Sequence of chain B:
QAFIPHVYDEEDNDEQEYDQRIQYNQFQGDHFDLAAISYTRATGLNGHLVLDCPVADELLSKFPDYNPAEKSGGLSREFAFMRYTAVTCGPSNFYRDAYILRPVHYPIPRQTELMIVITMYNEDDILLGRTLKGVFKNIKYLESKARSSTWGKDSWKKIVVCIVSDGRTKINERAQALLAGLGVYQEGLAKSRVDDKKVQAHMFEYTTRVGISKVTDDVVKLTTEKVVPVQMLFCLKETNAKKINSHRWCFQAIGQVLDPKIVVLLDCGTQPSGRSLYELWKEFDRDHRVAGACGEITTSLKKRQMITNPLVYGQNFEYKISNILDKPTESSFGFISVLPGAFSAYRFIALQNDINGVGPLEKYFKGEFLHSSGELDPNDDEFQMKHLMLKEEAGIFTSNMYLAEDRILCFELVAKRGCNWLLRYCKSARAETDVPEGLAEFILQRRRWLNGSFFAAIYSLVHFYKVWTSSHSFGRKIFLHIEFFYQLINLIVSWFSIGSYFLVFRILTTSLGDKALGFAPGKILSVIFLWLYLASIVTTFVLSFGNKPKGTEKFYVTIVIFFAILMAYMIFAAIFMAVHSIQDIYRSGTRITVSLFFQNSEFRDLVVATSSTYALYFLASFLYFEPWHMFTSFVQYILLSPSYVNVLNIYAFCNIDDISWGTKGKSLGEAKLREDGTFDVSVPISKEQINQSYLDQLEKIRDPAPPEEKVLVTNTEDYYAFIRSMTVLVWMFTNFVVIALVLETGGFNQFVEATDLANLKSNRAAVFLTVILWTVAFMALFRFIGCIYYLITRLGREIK

The following describes two proteins that form a bound complex.

Sequence of chain A:
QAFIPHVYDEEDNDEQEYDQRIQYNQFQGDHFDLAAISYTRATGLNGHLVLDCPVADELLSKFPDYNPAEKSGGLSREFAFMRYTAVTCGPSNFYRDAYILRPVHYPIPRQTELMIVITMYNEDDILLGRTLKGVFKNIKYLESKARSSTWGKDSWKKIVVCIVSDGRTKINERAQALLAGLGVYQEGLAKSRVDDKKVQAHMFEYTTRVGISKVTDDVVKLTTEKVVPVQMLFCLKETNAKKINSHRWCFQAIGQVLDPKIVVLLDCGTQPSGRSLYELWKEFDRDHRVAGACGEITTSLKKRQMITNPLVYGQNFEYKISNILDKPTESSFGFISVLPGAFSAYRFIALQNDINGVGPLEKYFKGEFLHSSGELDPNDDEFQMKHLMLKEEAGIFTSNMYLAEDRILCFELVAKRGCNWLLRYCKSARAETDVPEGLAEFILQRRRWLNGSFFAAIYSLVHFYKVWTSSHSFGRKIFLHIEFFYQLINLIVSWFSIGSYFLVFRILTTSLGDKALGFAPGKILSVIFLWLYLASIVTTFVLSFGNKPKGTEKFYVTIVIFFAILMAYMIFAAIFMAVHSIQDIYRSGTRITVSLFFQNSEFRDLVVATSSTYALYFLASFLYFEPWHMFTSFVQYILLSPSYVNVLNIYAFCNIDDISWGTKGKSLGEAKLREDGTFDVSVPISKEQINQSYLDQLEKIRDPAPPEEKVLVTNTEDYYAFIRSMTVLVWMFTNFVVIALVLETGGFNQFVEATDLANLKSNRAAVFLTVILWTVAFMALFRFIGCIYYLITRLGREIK

Residue-level contacts at the interface:
Residue I887 in chain A is in contact with residue Y172 in chain B (closest heavy-atom distance 3.3 Å).
Residue I903 in chain A contacts residue L376 in chain B (closest heavy-atom distance 3.4 Å).
Residue Y896 in chain A interacts with residue G379 in chain B (closest heavy-atom distance 2.8 Å).
Residue Q952 in chain A contacts residue K721 in chain B (closest heavy-atom distance 3.0 Å).
Residue F881 in chain A is in contact with residue A240 in chain B (closest heavy-atom distance 2.8 Å).
Residue G379 in chain A is in contact with residue Y896 in chain B (closest heavy-atom distance 2.8 Å).
Residue D393 in chain A interacts with residue A873 in chain B (closest heavy-atom distance 3.1 Å).
Residue S390 in chain A interacts with residue G871 in chain B (closest heavy-atom distance 3.0 Å).
Residue F881 in chain A interacts with residue T238 in chain B (closest heavy-atom distance 3.4 Å).
Residue G871 in chain A interacts with residue S390 in chain B (closest heavy-atom distance 3.0 Å).
Residue R239 in chain A interacts with residue F881 in chain B (closest heavy-atom distance 3.4 Å).
Residue N745 in chain A interacts with residue S927 in chain B (closest heavy-atom distance 2.7 Å).
Residue T238 in chain A contacts residue V883 in chain B (closest heavy-atom distance 2.6 Å).
Residue G744 in chain A is in contact with residue R926 in chain B (closest heavy-atom distance 3.3 Å).
Residue D255 in chain A is in contact with residue K889 in chain B (closest heavy-atom distance 3.2 Å).
Residue R372 in chain A interacts with residue I903 in chain B (closest heavy-atom distance 3.2 Å).
Residue A873 in chain A contacts residue D393 in chain B (closest heavy-atom distance 3.1 Å).
Residue L376 in chain A is in contact with residue I903 in chain B (closest heavy-atom distance 3.4 Å).
Residue R372 in chain A is in contact with residue K902 in chain B (closest heavy-atom distance 3.4 Å).
Residue Y172 in chain A contacts residue I887 in chain B (closest heavy-atom distance 3.3 Å).
Residue F881 in chain A is in contact with residue R239 in chain B (closest heavy-atom distance 3.4 Å).
Residue A240 in chain A interacts with residue F881 in chain B (closest heavy-atom distance 2.8 Å).
Residue G871 in chain A contacts residue R391 in chain B (closest heavy-atom distance 3.4 Å).
Residue N745 in chain A contacts residue F924 in chain B (closest heavy-atom distance 3.3 Å).
Residue E256 in chain A interacts with residue L897 in chain B (closest heavy-atom distance 3.2 Å).
Residue R372 in chain A contacts residue D905 in chain B (closest heavy-atom distance 2.5 Å).
Residue A240 in chain A contacts residue T880 in chain B (closest heavy-atom distance 3.2 Å).
Residue G245 in chain A contacts residue F881 in chain B (closest heavy-atom distance 3.2 Å).
Residue K721 in chain A interacts with residue Q952 in chain B (closest heavy-atom distance 3.0 Å).
Residue F924 in chain A is in contact with residue N745 in chain B (closest heavy-atom distance 3.3 Å).
Residue F938 in chain A is in contact with residue W729 in chain B (closest heavy-atom distance 3.3 Å).
Residue L870 in chain A contacts residue A388 in chain B (closest heavy-atom distance 3.4 Å).
Residue S884 in chain A contacts residue K389 in chain B (closest heavy-atom distance 2.7 Å).
Residue V392 in chain A contacts residue A873 in chain B (closest heavy-atom distance 3.4 Å).
Residue D882 in chain A contacts residue T238 in chain B (closest heavy-atom distance 3.4 Å).
Residue K902 in chain A is in contact with residue R372 in chain B (closest heavy-atom distance 3.4 Å).
Residue A873 in chain A is in contact with residue V392 in chain B (closest heavy-atom distance 3.4 Å).
Residue W729 in chain A interacts with residue F938 in chain B (closest heavy-atom distance 3.3 Å).
Residue R391 in chain A is in contact with residue G871 in chain B (closest heavy-atom distance 3.4 Å).
Residue V883 in chain A is in contact with residue T238 in chain B (closest heavy-atom distance 2.6 Å).
Residue K889 in chain A contacts residue D255 in chain B (closest heavy-atom distance 3.2 Å).
Residue Q899 in chain A interacts with residue A378 in chain B (closest heavy-atom distance 3.4 Å).
Residue A873 in chain A contacts residue R391 in chain B (closest heavy-atom distance 3.0 Å).
Residue Q952 in chain A contacts residue R704 in chain B (closest heavy-atom distance 2.8 Å).
Residue A378 in chain A is in contact with residue Q899 in chain B (closest heavy-atom distance 3.4 Å).
Residue R704 in chain A is in contact with residue Q952 in chain B (closest heavy-atom distance 2.8 Å).
Residue S724 in chain A interacts with residue Q952 in chain B (closest heavy-atom distance 3.0 Å).
Residue R391 in chain A contacts residue A873 in chain B (closest heavy-atom distance 3.0 Å).
Residue T238 in chain A is in contact with residue D882 in chain B (closest heavy-atom distance 3.4 Å).
Residue L897 in chain A contacts residue E256 in chain B (closest heavy-atom distance 3.2 Å).
Residue S927 in chain A contacts residue N745 in chain B (closest heavy-atom distance 2.7 Å).
Residue F881 in chain A contacts residue G245 in chain B (closest heavy-atom distance 3.2 Å).
Residue T880 in chain A is in contact with residue A240 in chain B (closest heavy-atom distance 3.2 Å).
Residue I903 in chain A contacts residue R372 in chain B (closest heavy-atom distance 3.2 Å).
Residue R926 in chain A is in contact with residue G744 in chain B (closest heavy-atom distance 3.3 Å).
Residue Q952 in chain A is in contact with residue S724 in chain B (closest heavy-atom distance 3.0 Å).
Residue T238 in chain A contacts residue F881 in chain B (closest heavy-atom distance 3.4 Å).
Residue D905 in chain A interacts with residue R372 in chain B (closest heavy-atom distance 2.5 Å).
Residue A388 in chain A contacts residue L870 in chain B (closest heavy-atom distance 3.4 Å).
Residue K389 in chain A is in contact with residue S884 in chain B (closest heavy-atom distance 2.7 Å).